Sequence of protein 1:
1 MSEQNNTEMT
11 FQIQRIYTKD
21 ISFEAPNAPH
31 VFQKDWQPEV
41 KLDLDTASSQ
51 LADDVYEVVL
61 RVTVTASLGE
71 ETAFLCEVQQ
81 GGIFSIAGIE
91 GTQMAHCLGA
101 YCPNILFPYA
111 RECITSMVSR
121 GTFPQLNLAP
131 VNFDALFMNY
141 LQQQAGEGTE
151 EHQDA

Sequence of protein 2:
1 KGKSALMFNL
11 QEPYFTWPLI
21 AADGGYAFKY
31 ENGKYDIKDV

The following describes two proteins that form a bound complex.

Contacts between the two chains:
Residue Q37 in protein 1 is in contact with residue Y26 in protein 2 (closest heavy-atom distance 3.5 Å).
Residue S48 in protein 1 interacts with residue M7 in protein 2 (closest heavy-atom distance 2.9 Å).
Residue L42 in protein 1 interacts with residue I20 in protein 2 (closest heavy-atom distance 3.6 Å).
Residue F137 in protein 1 contacts residue F15 in protein 2 (closest heavy-atom distance 3.4 Å).
Residue C102 in protein 1 interacts with residue A5 in protein 2 (closest heavy-atom distance 3.7 Å).
Residue M94 in protein 1 is in contact with residue L6 in protein 2 (closest heavy-atom distance 3.7 Å).
Residue L98 in protein 1 contacts residue L6 in protein 2 (closest heavy-atom distance 3.3 Å).
Residue G99 in protein 1 is in contact with residue Y14 in protein 2 (closest heavy-atom distance 3.8 Å).
Residue V40 in protein 1 contacts residue A22 in protein 2 (closest heavy-atom distance 3.3 Å).
Residue V31 in protein 1 is in contact with residue Y30 in protein 2 (closest heavy-atom distance 2.9 Å).
Residue I89 in protein 1 interacts with residue L6 in protein 2 (closest heavy-atom distance 3.6 Å).
Residue L44 in protein 1 is in contact with residue W17 in protein 2 (closest heavy-atom distance 4.0 Å).
Residue M9 in protein 1 is in contact with residue G2 in protein 2 (closest heavy-atom distance 3.3 Å).
Residue L98 in protein 1 contacts residue A5 in protein 2 (closest heavy-atom distance 3.4 Å).
Residue C97 in protein 1 interacts with residue A5 in protein 2 (closest heavy-atom distance 3.5 Å).
Residue D35 in protein 1 contacts residue K29 in protein 2 (closest heavy-atom distance 2.9 Å).
Residue I89 in protein 1 is in contact with residue G2 in protein 2 (closest heavy-atom distance 3.6 Å).
Residue P124 in protein 1 is in contact with residue F28 in protein 2 (closest heavy-atom distance 3.5 Å).
Residue G99 in protein 1 contacts residue W17 in protein 2 (closest heavy-atom distance 3.2 Å).
Residue V131 in protein 1 is in contact with residue L19 in protein 2 (closest heavy-atom distance 4.0 Å).
Residue F11 in protein 1 is in contact with residue S4 in protein 2 (closest heavy-atom distance 3.6 Å).
Residue K34 in protein 1 is in contact with residue Y30 in protein 2 (closest heavy-atom distance 3.2 Å).
Residue V131 in protein 1 interacts with residue I20 in protein 2 (closest heavy-atom distance 3.8 Å).
Residue L44 in protein 1 contacts residue L19 in protein 2 (closest heavy-atom distance 3.9 Å).
Residue L98 in protein 1 is in contact with residue F8 in protein 2 (closest heavy-atom distance 3.4 Å).
Residue A87 in protein 1 is in contact with residue S4 in protein 2 (closest heavy-atom distance 4.0 Å).
Residue W36 in protein 1 is in contact with residue A27 in protein 2 (closest heavy-atom distance 3.7 Å).
Residue A129 in protein 1 interacts with residue I20 in protein 2 (closest heavy-atom distance 3.1 Å).
Residue F137 in protein 1 is in contact with residue Y14 in protein 2 (closest heavy-atom distance 3.6 Å).
Residue I86 in protein 1 is in contact with residue A5 in protein 2 (closest heavy-atom distance 3.5 Å).
Residue W36 in protein 1 contacts residue Y30 in protein 2 (closest heavy-atom distance 3.5 Å).
Residue T46 in protein 1 is in contact with residue F8 in protein 2 (closest heavy-atom distance 3.6 Å).
Residue V131 in protein 1 is in contact with residue W17 in protein 2 (closest heavy-atom distance 3.2 Å).
Residue S48 in protein 1 contacts residue F8 in protein 2 (closest heavy-atom distance 3.3 Å).
Residue I86 in protein 1 contacts residue S4 in protein 2 (closest heavy-atom distance 3.4 Å).
Residue I89 in protein 1 interacts with residue A5 in protein 2 (closest heavy-atom distance 3.6 Å).
Residue H96 in protein 1 contacts residue Y14 in protein 2 (closest heavy-atom distance 3.4 Å).
Residue F133 in protein 1 interacts with residue W17 in protein 2 (closest heavy-atom distance 4.0 Å).
Residue L42 in protein 1 contacts residue A22 in protein 2 (closest heavy-atom distance 3.6 Å).
Residue I89 in protein 1 interacts with residue S4 in protein 2 (closest heavy-atom distance 3.4 Å).
Residue F133 in protein 1 contacts residue T16 in protein 2 (closest heavy-atom distance 3.3 Å).
Residue G91 in protein 1 interacts with residue Q11 in protein 2 (closest heavy-atom distance 2.9 Å).
Residue A95 in protein 1 is in contact with residue Y14 in protein 2 (closest heavy-atom distance 3.0 Å).
Residue F11 in protein 1 is in contact with residue K3 in protein 2 (closest heavy-atom distance 3.3 Å).
Residue L98 in protein 1 contacts residue M7 in protein 2 (closest heavy-atom distance 3.9 Å).
Residue Y56 in protein 1 contacts residue M7 in protein 2 (closest heavy-atom distance 3.5 Å).
Residue Q93 in protein 1 is in contact with residue K1 in protein 2 (closest heavy-atom distance 3.3 Å).
Residue M94 in protein 1 interacts with residue A5 in protein 2 (closest heavy-atom distance 3.2 Å).
Residue Y140 in protein 1 interacts with residue F15 in protein 2 (closest heavy-atom distance 3.5 Å).
Residue I86 in protein 1 is in contact with residue L6 in protein 2 (closest heavy-atom distance 3.2 Å).
Residue F133 in protein 1 interacts with residue Y14 in protein 2 (closest heavy-atom distance 3.5 Å).
Residue W36 in protein 1 contacts residue K29 in protein 2 (closest heavy-atom distance 3.9 Å).
Residue F133 in protein 1 interacts with residue F15 in protein 2 (closest heavy-atom distance 3.8 Å).
Residue Y56 in protein 1 interacts with residue L6 in protein 2 (closest heavy-atom distance 3.6 Å).
Residue W36 in protein 1 contacts residue F28 in protein 2 (closest heavy-atom distance 3.1 Å).
Residue F32 in protein 1 contacts residue Y30 in protein 2 (closest heavy-atom distance 3.7 Å).
Residue I89 in protein 1 contacts residue K3 in protein 2 (closest heavy-atom distance 3.9 Å).
Residue C97 in protein 1 contacts residue S4 in protein 2 (closest heavy-atom distance 3.5 Å).
Residue T10 in protein 1 contacts residue S4 in protein 2 (closest heavy-atom distance 3.1 Å).
Residue A100 in protein 1 is in contact with residue W17 in protein 2 (closest heavy-atom distance 3.8 Å).